Sequence of chain B:
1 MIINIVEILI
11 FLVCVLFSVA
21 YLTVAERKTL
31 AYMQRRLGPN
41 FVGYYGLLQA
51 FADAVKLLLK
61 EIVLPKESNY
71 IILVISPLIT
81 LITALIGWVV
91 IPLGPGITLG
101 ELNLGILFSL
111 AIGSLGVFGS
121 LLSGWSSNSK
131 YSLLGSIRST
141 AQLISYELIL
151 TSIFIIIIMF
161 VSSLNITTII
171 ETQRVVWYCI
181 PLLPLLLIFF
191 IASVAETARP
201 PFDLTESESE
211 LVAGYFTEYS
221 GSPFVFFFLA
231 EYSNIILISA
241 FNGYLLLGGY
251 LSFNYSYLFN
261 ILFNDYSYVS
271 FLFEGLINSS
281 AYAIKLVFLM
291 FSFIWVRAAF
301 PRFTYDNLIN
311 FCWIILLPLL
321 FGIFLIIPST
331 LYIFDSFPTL

Sequence of chain A:
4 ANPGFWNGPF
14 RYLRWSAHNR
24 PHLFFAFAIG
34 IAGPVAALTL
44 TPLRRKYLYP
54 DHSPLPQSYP

The following describes two proteins that form a bound complex.

Residue-level contacts at the interface:
Residue S329 in chain B is in contact with residue A35 in chain A (closest heavy-atom distance 4.6 Å).
Residue I314 in chain B interacts with residue H25 in chain A (closest heavy-atom distance 3.4 Å).
Residue G322 in chain B contacts residue A29 in chain A (closest heavy-atom distance 4.4 Å).
Residue G322 in chain B interacts with residue I32 in chain A (closest heavy-atom distance 3.3 Å).
Residue I314 in chain B interacts with residue L26 in chain A (closest heavy-atom distance 3.5 Å).
Residue S336 in chain B is in contact with residue P53 in chain A (closest heavy-atom distance 4.6 Å).
Residue L319 in chain B interacts with residue A29 in chain A (closest heavy-atom distance 3.6 Å).
Residue I333 in chain B contacts residue L43 in chain A (closest heavy-atom distance 3.2 Å).
Residue I326 in chain B interacts with residue A35 in chain A (closest heavy-atom distance 4.0 Å).
Residue Y332 in chain B is in contact with residue A40 in chain A (closest heavy-atom distance 4.2 Å).
Residue I326 in chain B is in contact with residue G36 in chain A (closest heavy-atom distance 3.6 Å).
Residue G322 in chain B is in contact with residue G33 in chain A (closest heavy-atom distance 4.5 Å).
Residue S329 in chain B is in contact with residue A39 in chain A (closest heavy-atom distance 5.0 Å).
Residue S329 in chain B is in contact with residue P37 in chain A (closest heavy-atom distance 4.4 Å).
Residue D335 in chain B contacts residue L51 in chain A (closest heavy-atom distance 4.3 Å).
Residue P318 in chain B is in contact with residue A29 in chain A (closest heavy-atom distance 3.9 Å).
Residue I323 in chain B contacts residue I32 in chain A (closest heavy-atom distance 4.1 Å).
Residue I333 in chain B contacts residue G36 in chain A (closest heavy-atom distance 4.3 Å).
Residue L325 in chain B is in contact with residue P37 in chain A (closest heavy-atom distance 5.0 Å).
Residue T339 in chain B interacts with residue H55 in chain A (closest heavy-atom distance 4.2 Å).
Residue S336 in chain B interacts with residue L51 in chain A (closest heavy-atom distance 4.9 Å).
Residue I333 in chain B is in contact with residue A40 in chain A (closest heavy-atom distance 3.6 Å).
Residue S329 in chain B contacts residue G36 in chain A (closest heavy-atom distance 2.6 Å).
Residue L319 in chain B is in contact with residue H25 in chain A (closest heavy-atom distance 3.3 Å).
Residue I326 in chain B contacts residue I32 in chain A (closest heavy-atom distance 3.3 Å).
Residue Y332 in chain B contacts residue L43 in chain A (closest heavy-atom distance 4.4 Å).
Residue L319 in chain B contacts residue F28 in chain A (closest heavy-atom distance 4.2 Å).
Residue L325 in chain B interacts with residue I32 in chain A (closest heavy-atom distance 4.8 Å).
Residue S329 in chain B is in contact with residue A40 in chain A (closest heavy-atom distance 3.7 Å).
Residue I315 in chain B contacts residue H25 in chain A (closest heavy-atom distance 3.6 Å).
Residue D335 in chain B interacts with residue Y50 in chain A (closest heavy-atom distance 3.2 Å).
Residue P318 in chain B interacts with residue L26 in chain A (closest heavy-atom distance 4.4 Å).
Residue F334 in chain B is in contact with residue L43 in chain A (closest heavy-atom distance 4.9 Å).
Residue I333 in chain B contacts residue A39 in chain A (closest heavy-atom distance 3.4 Å).
Residue L325 in chain B contacts residue G36 in chain A (closest heavy-atom distance 3.6 Å).
Residue L325 in chain B is in contact with residue G33 in chain A (closest heavy-atom distance 3.9 Å).